Sequence of chain A:
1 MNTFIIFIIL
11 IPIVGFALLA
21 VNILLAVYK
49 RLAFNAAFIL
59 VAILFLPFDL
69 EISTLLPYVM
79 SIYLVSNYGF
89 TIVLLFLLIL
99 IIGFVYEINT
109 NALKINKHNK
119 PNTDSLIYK

This data describes a binding interaction between two proteins.

Sequence of chain B:
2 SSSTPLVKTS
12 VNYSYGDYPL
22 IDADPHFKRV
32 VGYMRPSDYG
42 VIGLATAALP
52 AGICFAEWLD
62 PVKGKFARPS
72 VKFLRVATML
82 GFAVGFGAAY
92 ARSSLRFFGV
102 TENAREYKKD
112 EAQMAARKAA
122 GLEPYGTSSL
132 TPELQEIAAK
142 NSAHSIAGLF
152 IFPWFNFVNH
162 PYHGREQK

Interface contacts:
Residue S130 in chain B interacts with residue S84 in chain A (closest heavy-atom distance 5.0 Å).
Residue L135 in chain B interacts with residue S84 in chain A (closest heavy-atom distance 3.8 Å).
Residue N142 in chain B contacts residue Y86 in chain A (closest heavy-atom distance 2.4 Å).
Residue I138 in chain B contacts residue Y86 in chain A (closest heavy-atom distance 4.8 Å).
Residue L135 in chain B contacts residue V83 in chain A (closest heavy-atom distance 4.6 Å).
Residue V159 in chain B contacts residue Y86 in chain A (closest heavy-atom distance 4.6 Å).
Residue W155 in chain B interacts with residue Y86 in chain A (closest heavy-atom distance 3.8 Å).
Residue W155 in chain B is in contact with residue I90 in chain A (closest heavy-atom distance 3.9 Å).
Residue L135 in chain B interacts with residue L82 in chain A (closest heavy-atom distance 3.4 Å).
Residue A139 in chain B contacts residue Y86 in chain A (closest heavy-atom distance 3.5 Å).
Residue L131 in chain B is in contact with residue Y86 in chain A (closest heavy-atom distance 4.4 Å).
Residue L131 in chain B contacts residue N85 in chain A (closest heavy-atom distance 3.8 Å).
Residue L131 in chain B is in contact with residue S84 in chain A (closest heavy-atom distance 3.2 Å).
Residue S130 in chain B is in contact with residue N85 in chain A (closest heavy-atom distance 2.4 Å).